The following describes two proteins that form a bound complex.

Interface contacts:
Residue V116 in protein 1 is in contact with residue R25 in protein 2 (closest heavy-atom distance 3.5 Å).
Residue D60 in protein 1 contacts residue A83 in protein 2 (closest heavy-atom distance 4.4 Å).
Residue Q119 in protein 1 contacts residue R25 in protein 2 (closest heavy-atom distance 4.5 Å).
Residue A113 in protein 1 interacts with residue V30 in protein 2 (closest heavy-atom distance 4.4 Å).
Residue I56 in protein 1 is in contact with residue A83 in protein 2 (closest heavy-atom distance 4.0 Å).
Residue A117 in protein 1 contacts residue I26 in protein 2 (closest heavy-atom distance 4.0 Å).
Residue I49 in protein 1 is in contact with residue L18 in protein 2 (closest heavy-atom distance 3.7 Å).
Residue I49 in protein 1 is in contact with residue H15 in protein 2 (closest heavy-atom distance 4.1 Å).
Residue F57 in protein 1 contacts residue V27 in protein 2 (closest heavy-atom distance 3.7 Å).
Residue A113 in protein 1 interacts with residue I26 in protein 2 (closest heavy-atom distance 3.5 Å).
Residue D60 in protein 1 interacts with residue T86 in protein 2 (closest heavy-atom distance 4.7 Å).
Residue F57 in protein 1 contacts residue V30 in protein 2 (closest heavy-atom distance 4.3 Å).
Residue A53 in protein 1 contacts residue I26 in protein 2 (closest heavy-atom distance 4.2 Å).
Residue I56 in protein 1 contacts residue A87 in protein 2 (closest heavy-atom distance 3.6 Å).
Residue G50 in protein 1 contacts residue I22 in protein 2 (closest heavy-atom distance 4.0 Å).
Residue A117 in protein 1 contacts residue I22 in protein 2 (closest heavy-atom distance 3.8 Å).
Residue A53 in protein 1 is in contact with residue I22 in protein 2 (closest heavy-atom distance 3.6 Å).
Residue V116 in protein 1 contacts residue I26 in protein 2 (closest heavy-atom distance 3.6 Å).
Residue I49 in protein 1 contacts residue I22 in protein 2 (closest heavy-atom distance 4.1 Å).
Residue F57 in protein 1 contacts residue I80 in protein 2 (closest heavy-atom distance 3.5 Å).
Residue L112 in protein 1 interacts with residue V30 in protein 2 (closest heavy-atom distance 3.8 Å).
Residue V116 in protein 1 contacts residue R29 in protein 2 (closest heavy-atom distance 3.6 Å).
Residue A53 in protein 1 contacts residue L19 in protein 2 (closest heavy-atom distance 4.1 Å).
Residue A54 in protein 1 is in contact with residue I26 in protein 2 (closest heavy-atom distance 4.2 Å).
Residue L112 in protein 1 is in contact with residue I26 in protein 2 (closest heavy-atom distance 4.9 Å).
Residue F57 in protein 1 contacts residue I23 in protein 2 (closest heavy-atom distance 4.1 Å).
Residue I56 in protein 1 is in contact with residue I23 in protein 2 (closest heavy-atom distance 3.5 Å).
Residue V116 in protein 1 is in contact with residue E36 in protein 2 (closest heavy-atom distance 4.1 Å).
Residue I56 in protein 1 interacts with residue V88 in protein 2 (closest heavy-atom distance 3.9 Å).
Residue V116 in protein 1 is in contact with residue V30 in protein 2 (closest heavy-atom distance 4.3 Å).
Residue I49 in protein 1 contacts residue L19 in protein 2 (closest heavy-atom distance 3.6 Å).
Residue A53 in protein 1 interacts with residue I23 in protein 2 (closest heavy-atom distance 3.2 Å).
Residue F57 in protein 1 interacts with residue I26 in protein 2 (closest heavy-atom distance 3.6 Å).
Residue D60 in protein 1 is in contact with residue A87 in protein 2 (closest heavy-atom distance 3.5 Å).
Residue R52 in protein 1 is in contact with residue L19 in protein 2 (closest heavy-atom distance 4.5 Å).
Residue F57 in protein 1 is in contact with residue V31 in protein 2 (closest heavy-atom distance 4.4 Å).
Residue I56 in protein 1 is in contact with residue A84 in protein 2 (closest heavy-atom distance 3.6 Å).

Sequence of protein 1:
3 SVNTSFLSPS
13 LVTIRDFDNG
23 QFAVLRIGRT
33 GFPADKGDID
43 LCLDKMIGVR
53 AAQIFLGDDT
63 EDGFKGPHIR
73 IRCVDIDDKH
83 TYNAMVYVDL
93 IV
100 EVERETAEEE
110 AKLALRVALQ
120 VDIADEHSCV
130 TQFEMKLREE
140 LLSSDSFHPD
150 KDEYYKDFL

Sequence of protein 2:
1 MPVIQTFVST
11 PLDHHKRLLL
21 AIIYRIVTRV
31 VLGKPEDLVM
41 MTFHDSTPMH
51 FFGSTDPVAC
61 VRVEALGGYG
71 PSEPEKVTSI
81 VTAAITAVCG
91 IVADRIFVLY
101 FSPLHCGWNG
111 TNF